Sequence of protein 2:
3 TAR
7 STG

This data describes a binding interaction between two proteins.

Sequence of protein 1:
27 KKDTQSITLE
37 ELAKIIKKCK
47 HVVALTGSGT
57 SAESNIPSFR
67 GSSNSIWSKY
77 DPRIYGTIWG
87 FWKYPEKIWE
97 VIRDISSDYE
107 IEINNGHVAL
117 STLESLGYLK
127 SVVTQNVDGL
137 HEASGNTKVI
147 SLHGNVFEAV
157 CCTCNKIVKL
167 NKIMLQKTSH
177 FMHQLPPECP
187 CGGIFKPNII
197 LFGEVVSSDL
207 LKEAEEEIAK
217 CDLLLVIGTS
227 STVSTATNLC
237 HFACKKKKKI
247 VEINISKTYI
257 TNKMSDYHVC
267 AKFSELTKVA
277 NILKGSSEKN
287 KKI

Interface contacts:
Residue S230 in protein 1 interacts with residue T8 in protein 2 (closest heavy-atom distance 5.0 Å).
Residue F198 in protein 1 contacts residue T8 in protein 2 (closest heavy-atom distance 3.9 Å).
Residue V201 in protein 1 is in contact with residue R5 in protein 2 (closest heavy-atom distance 4.0 Å).
Residue F198 in protein 1 is in contact with residue S7 in protein 2 (closest heavy-atom distance 3.8 Å).
Residue V229 in protein 1 contacts residue S7 in protein 2 (closest heavy-atom distance 3.1 Å).
Residue S230 in protein 1 interacts with residue R5 in protein 2 (closest heavy-atom distance 2.9 Å).
Residue T228 in protein 1 contacts residue G9 in protein 2 (closest heavy-atom distance 2.8 Å).
Residue V201 in protein 1 interacts with residue T3 in protein 2 (closest heavy-atom distance 4.3 Å).
Residue E200 in protein 1 contacts residue R5 in protein 2 (closest heavy-atom distance 3.4 Å).
Residue T228 in protein 1 is in contact with residue S7 in protein 2 (closest heavy-atom distance 4.5 Å).
Residue G199 in protein 1 interacts with residue R5 in protein 2 (closest heavy-atom distance 3.0 Å).
Residue V229 in protein 1 interacts with residue G9 in protein 2 (closest heavy-atom distance 4.2 Å).
Residue S230 in protein 1 interacts with residue S7 in protein 2 (closest heavy-atom distance 2.8 Å).
Residue V229 in protein 1 contacts residue T8 in protein 2 (closest heavy-atom distance 4.8 Å).
Residue V202 in protein 1 interacts with residue A4 in protein 2 (closest heavy-atom distance 3.4 Å).
Residue E200 in protein 1 is in contact with residue A4 in protein 2 (closest heavy-atom distance 4.2 Å).
Residue S230 in protein 1 is in contact with residue G9 in protein 2 (closest heavy-atom distance 4.8 Å).
Residue T228 in protein 1 is in contact with residue T8 in protein 2 (closest heavy-atom distance 4.0 Å).
Residue L207 in protein 1 is in contact with residue A4 in protein 2 (closest heavy-atom distance 3.7 Å).
Residue V201 in protein 1 contacts residue A4 in protein 2 (closest heavy-atom distance 3.9 Å).